Interface contacts:
Residue G21 in protein 1 interacts with residue T37 in protein 2 (closest heavy-atom distance 4.5 Å).
Residue M42 in protein 1 interacts with residue N36 in protein 2 (closest heavy-atom distance 3.8 Å).
Residue E22 in protein 1 is in contact with residue K38 in protein 2 (closest heavy-atom distance 4.4 Å).
Residue E22 in protein 1 is in contact with residue T37 in protein 2 (closest heavy-atom distance 3.0 Å).
Residue T43 in protein 1 is in contact with residue T37 in protein 2 (closest heavy-atom distance 3.7 Å).
Residue G83 in protein 1 interacts with residue N36 in protein 2 (closest heavy-atom distance 3.5 Å).
Residue P79 in protein 1 interacts with residue I32 in protein 2 (closest heavy-atom distance 4.8 Å).
Residue M84 in protein 1 contacts residue N36 in protein 2 (closest heavy-atom distance 4.5 Å).
Residue M42 in protein 1 contacts residue T37 in protein 2 (closest heavy-atom distance 3.3 Å).

These two protein chains interact to form a complex.

Sequence of protein 2:
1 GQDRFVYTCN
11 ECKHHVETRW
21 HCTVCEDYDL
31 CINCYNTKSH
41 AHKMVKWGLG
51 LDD

Sequence of protein 1:
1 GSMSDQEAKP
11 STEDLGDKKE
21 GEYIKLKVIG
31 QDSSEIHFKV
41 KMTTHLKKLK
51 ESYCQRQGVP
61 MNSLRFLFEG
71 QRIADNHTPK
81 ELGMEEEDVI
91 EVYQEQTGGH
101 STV